Residue-level contacts at the interface:
Residue F218 in protein 1 interacts with residue I41 in protein 2 (closest heavy-atom distance 4.0 Å).
Residue I305 in protein 1 contacts residue V119 in protein 2 (closest heavy-atom distance 4.0 Å).
Residue M257 in protein 1 contacts residue N73 in protein 2 (closest heavy-atom distance 3.5 Å).
Residue L275 in protein 1 contacts residue Y114 in protein 2 (closest heavy-atom distance 3.6 Å).
Residue T232 in protein 1 contacts residue A48 in protein 2 (closest heavy-atom distance 3.9 Å).
Residue S271 in protein 1 contacts residue E87 in protein 2 (closest heavy-atom distance 3.3 Å).
Residue T232 in protein 1 is in contact with residue M49 in protein 2 (closest heavy-atom distance 3.7 Å).
Residue Q228 in protein 1 is in contact with residue M49 in protein 2 (closest heavy-atom distance 3.2 Å).
Residue Q281 in protein 1 contacts residue Q98 in protein 2 (closest heavy-atom distance 4.0 Å).
Residue I246 in protein 1 interacts with residue L63 in protein 2 (closest heavy-atom distance 3.4 Å).
Residue Q281 in protein 1 is in contact with residue A94 in protein 2 (closest heavy-atom distance 2.7 Å).
Residue L267 in protein 1 contacts residue L80 in protein 2 (closest heavy-atom distance 3.6 Å).
Residue I305 in protein 1 interacts with residue F122 in protein 2 (closest heavy-atom distance 4.0 Å).
Residue L222 in protein 1 contacts residue I41 in protein 2 (closest heavy-atom distance 3.6 Å).
Residue Q236 in protein 1 contacts residue D55 in protein 2 (closest heavy-atom distance 3.6 Å).
Residue L267 in protein 1 contacts residue T84 in protein 2 (closest heavy-atom distance 3.5 Å).
Residue L275 in protein 1 interacts with residue L118 in protein 2 (closest heavy-atom distance 3.8 Å).
Residue I260 in protein 1 interacts with residue N73 in protein 2 (closest heavy-atom distance 3.5 Å).
Residue Q253 in protein 1 contacts residue L70 in protein 2 (closest heavy-atom distance 3.7 Å).
Residue L239 in protein 1 is in contact with residue D55 in protein 2 (closest heavy-atom distance 3.8 Å).
Residue Q253 in protein 1 interacts with residue G69 in protein 2 (closest heavy-atom distance 3.4 Å).
Residue I260 in protein 1 is in contact with residue I77 in protein 2 (closest heavy-atom distance 3.6 Å).
Residue V274 in protein 1 interacts with residue A91 in protein 2 (closest heavy-atom distance 3.9 Å).
Residue Q301 in protein 1 is in contact with residue V119 in protein 2 (closest heavy-atom distance 3.6 Å).
Residue L278 in protein 1 contacts residue I93 in protein 2 (closest heavy-atom distance 3.9 Å).
Residue I246 in protein 1 interacts with residue L62 in protein 2 (closest heavy-atom distance 4.0 Å).
Residue R285 in protein 1 contacts residue N108 in protein 2 (closest heavy-atom distance 3.1 Å).
Residue Q281 in protein 1 contacts residue T97 in protein 2 (closest heavy-atom distance 3.8 Å).
Residue L278 in protein 1 is in contact with residue N90 in protein 2 (closest heavy-atom distance 4.0 Å).
Residue R285 in protein 1 is in contact with residue P111 in protein 2 (closest heavy-atom distance 3.8 Å).
Residue L278 in protein 1 contacts residue A94 in protein 2 (closest heavy-atom distance 3.7 Å).
Residue L298 in protein 1 contacts residue V119 in protein 2 (closest heavy-atom distance 4.0 Å).
Residue R285 in protein 1 is in contact with residue T97 in protein 2 (closest heavy-atom distance 3.8 Å).
Residue L278 in protein 1 contacts residue F115 in protein 2 (closest heavy-atom distance 4.1 Å).
Residue L222 in protein 1 interacts with residue E40 in protein 2 (closest heavy-atom distance 3.4 Å).
Residue L275 in protein 1 contacts residue F115 in protein 2 (closest heavy-atom distance 3.8 Å).
Residue K264 in protein 1 interacts with residue A76 in protein 2 (closest heavy-atom distance 4.0 Å).
Residue Y263 in protein 1 is in contact with residue L80 in protein 2 (closest heavy-atom distance 3.8 Å).
Residue S243 in protein 1 contacts residue L59 in protein 2 (closest heavy-atom distance 4.1 Å).
Residue V274 in protein 1 contacts residue N90 in protein 2 (closest heavy-atom distance 4.0 Å).
Residue K264 in protein 1 contacts residue K79 in protein 2 (closest heavy-atom distance 3.8 Å).
Residue T232 in protein 1 contacts residue V52 in protein 2 (closest heavy-atom distance 3.8 Å).
Residue I242 in protein 1 contacts residue L59 in protein 2 (closest heavy-atom distance 4.1 Å).
Residue H235 in protein 1 contacts residue V52 in protein 2 (closest heavy-atom distance 4.0 Å).
Residue I279 in protein 1 is in contact with residue F115 in protein 2 (closest heavy-atom distance 4.0 Å).
Residue K264 in protein 1 contacts residue L80 in protein 2 (closest heavy-atom distance 3.8 Å).
Residue E282 in protein 1 is in contact with residue P111 in protein 2 (closest heavy-atom distance 3.5 Å).
Residue L267 in protein 1 contacts residue E83 in protein 2 (closest heavy-atom distance 3.6 Å).
Residue L278 in protein 1 interacts with residue Y114 in protein 2 (closest heavy-atom distance 3.2 Å).
Residue Q236 in protein 1 contacts residue V52 in protein 2 (closest heavy-atom distance 3.5 Å).
Residue L239 in protein 1 is in contact with residue L59 in protein 2 (closest heavy-atom distance 3.7 Å).
Residue V277 in protein 1 interacts with residue A94 in protein 2 (closest heavy-atom distance 4.1 Å).
Residue L239 in protein 1 interacts with residue V52 in protein 2 (closest heavy-atom distance 3.9 Å).
Residue F218 in protein 1 interacts with residue Q34 in protein 2 (closest heavy-atom distance 3.6 Å).
Residue F218 in protein 1 interacts with residue V37 in protein 2 (closest heavy-atom distance 3.3 Å).
Residue L302 in protein 1 interacts with residue V119 in protein 2 (closest heavy-atom distance 3.7 Å).
Residue L239 in protein 1 interacts with residue I56 in protein 2 (closest heavy-atom distance 3.8 Å).
Residue R285 in protein 1 interacts with residue Q105 in protein 2 (closest heavy-atom distance 2.6 Å).
Residue L225 in protein 1 interacts with residue M44 in protein 2 (closest heavy-atom distance 3.5 Å).
Residue Q253 in protein 1 is in contact with residue A66 in protein 2 (closest heavy-atom distance 3.1 Å).

This data describes a binding interaction between two proteins.

Sequence of protein 2:
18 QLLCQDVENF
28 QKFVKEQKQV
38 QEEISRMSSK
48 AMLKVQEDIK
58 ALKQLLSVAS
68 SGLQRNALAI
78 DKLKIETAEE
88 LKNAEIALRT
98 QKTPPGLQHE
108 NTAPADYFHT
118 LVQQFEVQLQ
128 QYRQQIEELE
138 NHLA

Sequence of protein 1:
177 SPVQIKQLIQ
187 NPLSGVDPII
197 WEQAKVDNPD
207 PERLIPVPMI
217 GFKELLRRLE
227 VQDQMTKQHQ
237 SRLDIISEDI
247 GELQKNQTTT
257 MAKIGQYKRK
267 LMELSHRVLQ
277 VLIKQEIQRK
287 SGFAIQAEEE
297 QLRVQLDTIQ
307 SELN